These two protein chains interact to form a complex.

Sequence of protein 2:
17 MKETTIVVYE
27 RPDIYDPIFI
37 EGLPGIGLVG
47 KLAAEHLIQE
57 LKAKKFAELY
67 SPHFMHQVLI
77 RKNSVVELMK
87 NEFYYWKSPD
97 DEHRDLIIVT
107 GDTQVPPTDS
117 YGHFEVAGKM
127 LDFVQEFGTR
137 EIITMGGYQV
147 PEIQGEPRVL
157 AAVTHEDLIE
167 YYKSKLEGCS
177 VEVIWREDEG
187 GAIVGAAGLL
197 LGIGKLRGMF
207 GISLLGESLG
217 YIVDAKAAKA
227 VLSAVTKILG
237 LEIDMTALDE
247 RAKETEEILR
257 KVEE

Sequence of protein 1:
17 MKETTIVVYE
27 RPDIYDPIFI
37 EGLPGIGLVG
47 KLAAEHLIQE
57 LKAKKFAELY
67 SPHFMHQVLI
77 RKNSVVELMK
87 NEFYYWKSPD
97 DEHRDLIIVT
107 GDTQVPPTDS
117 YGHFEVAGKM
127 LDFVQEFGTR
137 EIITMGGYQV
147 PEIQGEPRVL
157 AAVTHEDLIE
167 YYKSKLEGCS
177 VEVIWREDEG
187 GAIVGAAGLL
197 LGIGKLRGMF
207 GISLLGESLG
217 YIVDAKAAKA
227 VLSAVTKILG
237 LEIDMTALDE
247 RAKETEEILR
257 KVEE

Contacts between the two chains:
Residue H72 in protein 2 is in contact with residue H119 in protein 1 (closest heavy-atom distance 3.4 Å).
Residue L84 in protein 2 interacts with residue L195 in protein 1 (closest heavy-atom distance 3.7 Å).
Residue M71 in protein 2 interacts with residue F120 in protein 1 (closest heavy-atom distance 4.0 Å).
Residue V74 in protein 2 is in contact with residue G198 in protein 1 (closest heavy-atom distance 3.6 Å).
Residue F70 in protein 2 contacts residue F120 in protein 1 (closest heavy-atom distance 3.4 Å).
Residue I76 in protein 2 is in contact with residue G186 in protein 1 (closest heavy-atom distance 2.8 Å).
Residue V82 in protein 2 interacts with residue I189 in protein 1 (closest heavy-atom distance 4.0 Å).
Residue S67 in protein 2 interacts with residue F120 in protein 1 (closest heavy-atom distance 3.9 Å).
Residue Q73 in protein 2 interacts with residue V190 in protein 1 (closest heavy-atom distance 3.9 Å).
Residue H72 in protein 2 interacts with residue V190 in protein 1 (closest heavy-atom distance 3.7 Å).
Residue M17 in protein 2 is in contact with residue L202 in protein 1 (closest heavy-atom distance 3.9 Å).
Residue L84 in protein 2 contacts residue L202 in protein 1 (closest heavy-atom distance 3.5 Å).
Residue L84 in protein 2 interacts with residue G198 in protein 1 (closest heavy-atom distance 3.6 Å).
Residue L84 in protein 2 contacts residue F120 in protein 1 (closest heavy-atom distance 3.9 Å).
Residue Q73 in protein 2 is in contact with residue L195 in protein 1 (closest heavy-atom distance 3.8 Å).
Residue S80 in protein 2 contacts residue A158 in protein 1 (closest heavy-atom distance 3.2 Å).
Residue V81 in protein 2 is in contact with residue E162 in protein 1 (closest heavy-atom distance 3.6 Å).
Residue M17 in protein 2 is in contact with residue F120 in protein 1 (closest heavy-atom distance 3.6 Å).
Residue M71 in protein 2 contacts residue V190 in protein 1 (closest heavy-atom distance 3.8 Å).
Residue N79 in protein 2 contacts residue E162 in protein 1 (closest heavy-atom distance 2.7 Å).
Residue M71 in protein 2 interacts with residue S116 in protein 1 (closest heavy-atom distance 3.9 Å).
Residue Q73 in protein 2 interacts with residue I189 in protein 1 (closest heavy-atom distance 3.2 Å).
Residue K78 in protein 2 interacts with residue E185 in protein 1 (closest heavy-atom distance 3.4 Å).
Residue Q73 in protein 2 contacts residue A188 in protein 1 (closest heavy-atom distance 3.5 Å).
Residue H72 in protein 2 is in contact with residue G191 in protein 1 (closest heavy-atom distance 3.0 Å).
Residue N79 in protein 2 contacts residue E183 in protein 1 (closest heavy-atom distance 3.8 Å).
Residue I76 in protein 2 is in contact with residue D184 in protein 1 (closest heavy-atom distance 3.5 Å).
Residue Y66 in protein 2 interacts with residue L202 in protein 1 (closest heavy-atom distance 3.6 Å).
Residue S80 in protein 2 is in contact with residue V159 in protein 1 (closest heavy-atom distance 2.8 Å).
Residue V82 in protein 2 is in contact with residue A158 in protein 1 (closest heavy-atom distance 3.6 Å).
Residue I76 in protein 2 interacts with residue G187 in protein 1 (closest heavy-atom distance 2.9 Å).
Residue I76 in protein 2 is in contact with residue E185 in protein 1 (closest heavy-atom distance 3.5 Å).
Residue L84 in protein 2 interacts with residue I199 in protein 1 (closest heavy-atom distance 4.0 Å).
Residue L75 in protein 2 interacts with residue G186 in protein 1 (closest heavy-atom distance 3.9 Å).
Residue V74 in protein 2 contacts residue A188 in protein 1 (closest heavy-atom distance 3.3 Å).
Residue H69 in protein 2 is in contact with residue Y117 in protein 1 (closest heavy-atom distance 4.1 Å).
Residue H72 in protein 2 interacts with residue P113 in protein 1 (closest heavy-atom distance 3.3 Å).
Residue S80 in protein 2 contacts residue W181 in protein 1 (closest heavy-atom distance 3.4 Å).
Residue H72 in protein 2 interacts with residue S116 in protein 1 (closest heavy-atom distance 2.7 Å).
Residue H72 in protein 2 is in contact with residue L195 in protein 1 (closest heavy-atom distance 3.8 Å).
Residue K18 in protein 2 contacts residue Y117 in protein 1 (closest heavy-atom distance 2.9 Å).
Residue V81 in protein 2 contacts residue V159 in protein 1 (closest heavy-atom distance 3.2 Å).
Residue P68 in protein 2 is in contact with residue S116 in protein 1 (closest heavy-atom distance 3.8 Å).
Residue V74 in protein 2 is in contact with residue G194 in protein 1 (closest heavy-atom distance 3.3 Å).
Residue L75 in protein 2 is in contact with residue G187 in protein 1 (closest heavy-atom distance 3.2 Å).
Residue V74 in protein 2 is in contact with residue G187 in protein 1 (closest heavy-atom distance 4.1 Å).
Residue F70 in protein 2 interacts with residue S116 in protein 1 (closest heavy-atom distance 3.5 Å).
Residue P68 in protein 2 contacts residue F120 in protein 1 (closest heavy-atom distance 3.4 Å).
Residue R77 in protein 2 contacts residue E185 in protein 1 (closest heavy-atom distance 4.0 Å).
Residue V81 in protein 2 is in contact with residue K201 in protein 1 (closest heavy-atom distance 3.2 Å).
Residue S80 in protein 2 is in contact with residue R182 in protein 1 (closest heavy-atom distance 2.5 Å).
Residue S80 in protein 2 contacts residue E183 in protein 1 (closest heavy-atom distance 3.9 Å).
Residue V74 in protein 2 is in contact with residue I189 in protein 1 (closest heavy-atom distance 3.0 Å).
Residue H72 in protein 2 interacts with residue F120 in protein 1 (closest heavy-atom distance 3.9 Å).
Residue V82 in protein 2 contacts residue K201 in protein 1 (closest heavy-atom distance 2.6 Å).
Residue V81 in protein 2 contacts residue T160 in protein 1 (closest heavy-atom distance 3.8 Å).
Residue I76 in protein 2 is in contact with residue R182 in protein 1 (closest heavy-atom distance 3.7 Å).
Residue P68 in protein 2 interacts with residue Y117 in protein 1 (closest heavy-atom distance 3.3 Å).
Residue N79 in protein 2 is in contact with residue I165 in protein 1 (closest heavy-atom distance 3.2 Å).
Residue V82 in protein 2 interacts with residue V159 in protein 1 (closest heavy-atom distance 2.8 Å).